Sequence of protein 1:
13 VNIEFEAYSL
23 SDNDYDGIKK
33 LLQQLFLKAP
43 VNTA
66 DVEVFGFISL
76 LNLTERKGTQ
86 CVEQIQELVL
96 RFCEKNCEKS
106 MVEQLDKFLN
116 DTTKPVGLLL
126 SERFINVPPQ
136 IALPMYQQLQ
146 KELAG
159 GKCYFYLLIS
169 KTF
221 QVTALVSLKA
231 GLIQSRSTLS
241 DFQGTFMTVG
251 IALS

Sequence of protein 2:
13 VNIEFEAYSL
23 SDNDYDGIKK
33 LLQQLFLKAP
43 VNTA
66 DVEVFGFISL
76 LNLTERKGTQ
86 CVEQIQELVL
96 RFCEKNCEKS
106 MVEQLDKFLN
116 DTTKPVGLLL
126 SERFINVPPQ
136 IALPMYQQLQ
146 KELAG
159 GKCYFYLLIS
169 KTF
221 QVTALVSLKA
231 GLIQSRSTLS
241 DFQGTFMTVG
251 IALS

Contacts between the two chains:
Residue T79 in protein 2 interacts with residue N77 in protein 1 (closest heavy-atom distance 3.3 Å).
Residue T245 in protein 2 interacts with residue E80 in protein 1 (closest heavy-atom distance 3.5 Å).
Residue T245 in protein 2 is in contact with residue T79 in protein 1 (closest heavy-atom distance 4.7 Å).
Residue N77 in protein 2 interacts with residue T79 in protein 1 (closest heavy-atom distance 3.3 Å).
Residue N77 in protein 2 is in contact with residue N77 in protein 1 (closest heavy-atom distance 4.2 Å).
Residue T79 in protein 2 is in contact with residue T245 in protein 1 (closest heavy-atom distance 4.7 Å).
Residue E80 in protein 2 contacts residue T245 in protein 1 (closest heavy-atom distance 3.5 Å).

The following describes two proteins that form a bound complex.